This data describes a binding interaction between two proteins.

Sequence of chain B:
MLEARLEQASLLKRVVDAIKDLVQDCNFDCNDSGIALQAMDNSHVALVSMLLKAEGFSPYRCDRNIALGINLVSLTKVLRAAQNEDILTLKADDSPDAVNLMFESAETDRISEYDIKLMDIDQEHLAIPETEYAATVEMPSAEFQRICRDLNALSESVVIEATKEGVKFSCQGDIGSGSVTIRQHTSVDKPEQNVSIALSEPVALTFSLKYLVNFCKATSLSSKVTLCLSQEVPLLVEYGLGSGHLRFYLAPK

Interface contacts:
Residue L126 in chain B interacts with residue I8 in chain A (closest heavy-atom distance 4.7 Å).
Residue K253 in chain B is in contact with residue T6 in chain A (closest heavy-atom distance 4.9 Å).
Residue Y249 in chain B contacts residue F12 in chain A (closest heavy-atom distance 4.0 Å).
Residue L126 in chain B contacts residue R9 in chain A (closest heavy-atom distance 4.1 Å).
Residue A251 in chain B interacts with residue T6 in chain A (closest heavy-atom distance 4.7 Å).
Residue A127 in chain B is in contact with residue F11 in chain A (closest heavy-atom distance 5.0 Å).
Residue V233 in chain B interacts with residue F11 in chain A (closest heavy-atom distance 4.3 Å).
Residue M40 in chain B is in contact with residue I8 in chain A (closest heavy-atom distance 3.5 Å).
Residue L126 in chain B contacts residue S14 in chain A (closest heavy-atom distance 3.8 Å).
Residue H125 in chain B is in contact with residue S14 in chain A (closest heavy-atom distance 3.6 Å).
Residue A127 in chain B contacts residue F12 in chain A (closest heavy-atom distance 3.6 Å).
Residue I128 in chain B contacts residue F12 in chain A (closest heavy-atom distance 3.9 Å).
Residue P252 in chain B interacts with residue F11 in chain A (closest heavy-atom distance 4.0 Å).
Residue A251 in chain B interacts with residue I8 in chain A (closest heavy-atom distance 3.6 Å).
Residue P234 in chain B is in contact with residue I8 in chain A (closest heavy-atom distance 3.4 Å).
Residue P234 in chain B is in contact with residue F11 in chain A (closest heavy-atom distance 3.6 Å).
Residue L126 in chain B contacts residue F12 in chain A (closest heavy-atom distance 3.6 Å).
Residue L250 in chain B is in contact with residue I8 in chain A (closest heavy-atom distance 4.5 Å).
Residue E124 in chain B contacts residue R9 in chain A (closest heavy-atom distance 3.6 Å).
Residue A251 in chain B interacts with residue D7 in chain A (closest heavy-atom distance 4.5 Å).
Residue P129 in chain B contacts residue F12 in chain A (closest heavy-atom distance 3.5 Å).
Residue S43 in chain B is in contact with residue D7 in chain A (closest heavy-atom distance 5.0 Å).
Residue V45 in chain B contacts residue I8 in chain A (closest heavy-atom distance 3.5 Å).
Residue H44 in chain B contacts residue R9 in chain A (closest heavy-atom distance 3.7 Å).
Residue L47 in chain B interacts with residue F12 in chain A (closest heavy-atom distance 4.0 Å).
Residue P234 in chain B contacts residue F12 in chain A (closest heavy-atom distance 4.0 Å).
Residue A46 in chain B interacts with residue I8 in chain A (closest heavy-atom distance 3.7 Å).
Residue P252 in chain B is in contact with residue T6 in chain A (closest heavy-atom distance 3.2 Å).
Residue A127 in chain B interacts with residue H13 in chain A (closest heavy-atom distance 2.9 Å).
Residue L126 in chain B is in contact with residue H13 in chain A (closest heavy-atom distance 3.6 Å).
Residue M40 in chain B interacts with residue R9 in chain A (closest heavy-atom distance 4.0 Å).
Residue E124 in chain B interacts with residue S14 in chain A (closest heavy-atom distance 4.2 Å).
Residue A251 in chain B interacts with residue F11 in chain A (closest heavy-atom distance 3.9 Å).
Residue V45 in chain B is in contact with residue D7 in chain A (closest heavy-atom distance 4.2 Å).
Residue V45 in chain B is in contact with residue T6 in chain A (closest heavy-atom distance 4.8 Å).
Residue H125 in chain B interacts with residue H13 in chain A (closest heavy-atom distance 4.4 Å).
Residue H44 in chain B contacts residue D7 in chain A (closest heavy-atom distance 3.0 Å).
Residue L47 in chain B interacts with residue I8 in chain A (closest heavy-atom distance 4.5 Å).
Residue P129 in chain B interacts with residue F11 in chain A (closest heavy-atom distance 4.5 Å).
Residue H44 in chain B is in contact with residue I8 in chain A (closest heavy-atom distance 2.5 Å).
Residue E232 in chain B contacts residue F11 in chain A (closest heavy-atom distance 3.5 Å).
Residue Y249 in chain B interacts with residue I8 in chain A (closest heavy-atom distance 5.0 Å).

Sequence of chain A:
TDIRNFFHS